Residue-level contacts at the interface:
Residue S669 in chain B is in contact with residue T21 in chain A (closest heavy-atom distance 3.3 Å).
Residue F670 in chain B interacts with residue T21 in chain A (closest heavy-atom distance 3.7 Å).
Residue S669 in chain B is in contact with residue W18 in chain A (closest heavy-atom distance 3.3 Å).
Residue F702 in chain B is in contact with residue Q40 in chain A (closest heavy-atom distance 3.5 Å).
Residue D668 in chain B contacts residue P20 in chain A (closest heavy-atom distance 3.9 Å).
Residue W687 in chain B contacts residue A28 in chain A (closest heavy-atom distance 3.8 Å).
Residue L697 in chain B interacts with residue P47 in chain A (closest heavy-atom distance 3.7 Å).
Residue F694 in chain B contacts residue M46 in chain A (closest heavy-atom distance 4.6 Å).
Residue L697 in chain B contacts residue P45 in chain A (closest heavy-atom distance 3.9 Å).
Residue E673 in chain B contacts residue A22 in chain A (closest heavy-atom distance 4.6 Å).
Residue A678 in chain B is in contact with residue K16 in chain A (closest heavy-atom distance 3.3 Å).
Residue P682 in chain B interacts with residue W13 in chain A (closest heavy-atom distance 3.6 Å).
Residue I664 in chain B is in contact with residue W18 in chain A (closest heavy-atom distance 3.7 Å).
Residue P692 in chain B is in contact with residue R44 in chain A (closest heavy-atom distance 2.3 Å).
Residue S669 in chain B is in contact with residue P20 in chain A (closest heavy-atom distance 4.7 Å).
Residue A678 in chain B contacts residue W18 in chain A (closest heavy-atom distance 3.2 Å).
Residue F694 in chain B is in contact with residue P45 in chain A (closest heavy-atom distance 3.2 Å).
Residue E671 in chain B interacts with residue S19 in chain A (closest heavy-atom distance 4.8 Å).
Residue E673 in chain B is in contact with residue G26 in chain A (closest heavy-atom distance 3.3 Å).
Residue S669 in chain B contacts residue S19 in chain A (closest heavy-atom distance 3.1 Å).
Residue E673 in chain B interacts with residue T23 in chain A (closest heavy-atom distance 4.4 Å).
Residue F702 in chain B contacts residue R44 in chain A (closest heavy-atom distance 4.5 Å).
Residue F694 in chain B interacts with residue Y68 in chain A (closest heavy-atom distance 4.2 Å).
Residue F701 in chain B is in contact with residue Y43 in chain A (closest heavy-atom distance 3.3 Å).
Residue E671 in chain B interacts with residue W18 in chain A (closest heavy-atom distance 3.3 Å).
Residue G680 in chain B interacts with residue G14 in chain A (closest heavy-atom distance 3.3 Å).
Residue E698 in chain B is in contact with residue P45 in chain A (closest heavy-atom distance 4.3 Å).
Residue F701 in chain B contacts residue M46 in chain A (closest heavy-atom distance 3.2 Å).
Residue E674 in chain B contacts residue G26 in chain A (closest heavy-atom distance 4.4 Å).
Residue Y666 in chain B is in contact with residue W18 in chain A (closest heavy-atom distance 3.6 Å).
Residue S693 in chain B is in contact with residue R44 in chain A (closest heavy-atom distance 4.5 Å).
Residue I676 in chain B is in contact with residue K16 in chain A (closest heavy-atom distance 3.4 Å).
Residue F701 in chain B interacts with residue R66 in chain A (closest heavy-atom distance 3.5 Å).
Residue F670 in chain B is in contact with residue P20 in chain A (closest heavy-atom distance 3.9 Å).
Residue F702 in chain B is in contact with residue P45 in chain A (closest heavy-atom distance 3.6 Å).
Residue F670 in chain B is in contact with residue S19 in chain A (closest heavy-atom distance 2.6 Å).
Residue E673 in chain B contacts residue A27 in chain A (closest heavy-atom distance 4.2 Å).
Residue P677 in chain B contacts residue K16 in chain A (closest heavy-atom distance 2.6 Å).
Residue A665 in chain B is in contact with residue W18 in chain A (closest heavy-atom distance 3.9 Å).
Residue E671 in chain B is in contact with residue K16 in chain A (closest heavy-atom distance 3.5 Å).
Residue F701 in chain B interacts with residue P45 in chain A (closest heavy-atom distance 3.6 Å).
Residue S681 in chain B interacts with residue W13 in chain A (closest heavy-atom distance 3.6 Å).
Residue W687 in chain B interacts with residue A27 in chain A (closest heavy-atom distance 3.6 Å).
Residue L697 in chain B is in contact with residue M46 in chain A (closest heavy-atom distance 4.2 Å).
Residue F670 in chain B is in contact with residue A27 in chain A (closest heavy-atom distance 3.7 Å).
Residue E673 in chain B contacts residue T21 in chain A (closest heavy-atom distance 3.5 Å).
Residue T691 in chain B is in contact with residue R44 in chain A (closest heavy-atom distance 3.7 Å).
Residue D668 in chain B interacts with residue T21 in chain A (closest heavy-atom distance 3.8 Å).
Residue L697 in chain B is in contact with residue P48 in chain A (closest heavy-atom distance 4.2 Å).
Residue E671 in chain B interacts with residue T17 in chain A (closest heavy-atom distance 3.5 Å).
Residue F694 in chain B is in contact with residue P47 in chain A (closest heavy-atom distance 3.9 Å).
Residue G679 in chain B is in contact with residue G14 in chain A (closest heavy-atom distance 4.3 Å).
Residue G680 in chain B contacts residue Q15 in chain A (closest heavy-atom distance 4.7 Å).
Residue F701 in chain B interacts with residue R44 in chain A (closest heavy-atom distance 3.3 Å).
Residue G680 in chain B interacts with residue K16 in chain A (closest heavy-atom distance 4.7 Å).
Residue G679 in chain B is in contact with residue K16 in chain A (closest heavy-atom distance 4.2 Å).
Residue D668 in chain B contacts residue S19 in chain A (closest heavy-atom distance 4.3 Å).
Residue I664 in chain B contacts residue P20 in chain A (closest heavy-atom distance 3.7 Å).
Residue E674 in chain B contacts residue A27 in chain A (closest heavy-atom distance 3.3 Å).
Residue F702 in chain B interacts with residue Y43 in chain A (closest heavy-atom distance 3.8 Å).

These two protein chains interact to form a complex.

Sequence of chain B:
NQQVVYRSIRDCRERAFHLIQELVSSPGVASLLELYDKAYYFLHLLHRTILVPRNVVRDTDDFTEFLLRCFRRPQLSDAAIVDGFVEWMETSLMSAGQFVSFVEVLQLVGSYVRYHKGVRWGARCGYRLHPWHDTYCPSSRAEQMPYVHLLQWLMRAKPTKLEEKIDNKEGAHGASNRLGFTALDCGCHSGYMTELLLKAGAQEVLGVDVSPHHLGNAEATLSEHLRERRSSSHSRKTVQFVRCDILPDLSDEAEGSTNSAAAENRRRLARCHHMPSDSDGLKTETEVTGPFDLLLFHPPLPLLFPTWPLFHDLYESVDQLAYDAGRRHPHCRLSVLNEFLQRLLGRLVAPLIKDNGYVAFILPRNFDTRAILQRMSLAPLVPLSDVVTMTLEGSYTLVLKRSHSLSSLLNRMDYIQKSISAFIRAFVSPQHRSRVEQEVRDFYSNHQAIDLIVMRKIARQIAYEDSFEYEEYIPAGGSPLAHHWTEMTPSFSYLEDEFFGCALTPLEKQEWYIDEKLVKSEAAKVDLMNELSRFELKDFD

Sequence of chain A:
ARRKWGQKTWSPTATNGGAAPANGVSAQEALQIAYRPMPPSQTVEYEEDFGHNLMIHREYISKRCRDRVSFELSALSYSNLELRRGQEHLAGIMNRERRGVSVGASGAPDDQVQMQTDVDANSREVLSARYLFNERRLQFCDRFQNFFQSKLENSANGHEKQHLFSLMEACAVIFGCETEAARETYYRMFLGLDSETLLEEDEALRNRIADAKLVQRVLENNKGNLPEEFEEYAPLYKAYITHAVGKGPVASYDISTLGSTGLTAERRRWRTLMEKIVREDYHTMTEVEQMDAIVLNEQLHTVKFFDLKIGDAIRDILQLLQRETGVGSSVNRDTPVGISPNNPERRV